Interface contacts:
Residue F6 in chain A contacts residue V70 in chain B (closest heavy-atom distance 4.0 Å).
Residue M10 in chain A interacts with residue L69 in chain B (closest heavy-atom distance 3.7 Å).
Residue I14 in chain A is in contact with residue L78 in chain B (closest heavy-atom distance 4.9 Å).
Residue M10 in chain A interacts with residue V63 in chain B (closest heavy-atom distance 4.0 Å).
Residue G7 in chain A contacts residue L75 in chain B (closest heavy-atom distance 3.9 Å).
Residue F6 in chain A interacts with residue V73 in chain B (closest heavy-atom distance 4.8 Å).
Residue P31 in chain A contacts residue R100 in chain B (closest heavy-atom distance 4.8 Å).
Residue T3 in chain A interacts with residue L75 in chain B (closest heavy-atom distance 4.4 Å).
Residue K26 in chain A interacts with residue Q92 in chain B (closest heavy-atom distance 4.2 Å).
Residue T3 in chain A interacts with residue F77 in chain B (closest heavy-atom distance 4.3 Å).
Residue F6 in chain A is in contact with residue L69 in chain B (closest heavy-atom distance 3.5 Å).
Residue V30 in chain A contacts residue R100 in chain B (closest heavy-atom distance 4.4 Å).
Residue L29 in chain A contacts residue I97 in chain B (closest heavy-atom distance 3.4 Å).
Residue I14 in chain A is in contact with residue L64 in chain B (closest heavy-atom distance 4.9 Å).
Residue L29 in chain A is in contact with residue M96 in chain B (closest heavy-atom distance 3.5 Å).
Residue K28 in chain A contacts residue R100 in chain B (closest heavy-atom distance 4.3 Å).
Residue I14 in chain A is in contact with residue T82 in chain B (closest heavy-atom distance 3.7 Å).
Residue L29 in chain A interacts with residue F101 in chain B (closest heavy-atom distance 4.2 Å).
Residue F11 in chain A interacts with residue I81 in chain B (closest heavy-atom distance 3.6 Å).
Residue G7 in chain A contacts residue F77 in chain B (closest heavy-atom distance 4.1 Å).
Residue M10 in chain A interacts with residue L78 in chain B (closest heavy-atom distance 4.1 Å).
Residue L18 in chain A interacts with residue A89 in chain B (closest heavy-atom distance 3.8 Å).
Residue L29 in chain A contacts residue I93 in chain B (closest heavy-atom distance 4.5 Å).
Residue L18 in chain A interacts with residue V86 in chain B (closest heavy-atom distance 4.0 Å).
Residue I22 in chain A contacts residue Q92 in chain B (closest heavy-atom distance 4.5 Å).
Residue T3 in chain A contacts residue D74 in chain B (closest heavy-atom distance 4.3 Å).
Residue L29 in chain A interacts with residue R100 in chain B (closest heavy-atom distance 3.4 Å).
Residue I15 in chain A is in contact with residue I81 in chain B (closest heavy-atom distance 4.0 Å).
Residue F11 in chain A interacts with residue L78 in chain B (closest heavy-atom distance 4.2 Å).
Residue M10 in chain A is in contact with residue L75 in chain B (closest heavy-atom distance 3.9 Å).
Residue I22 in chain A contacts residue A89 in chain B (closest heavy-atom distance 3.8 Å).
Residue F6 in chain A interacts with residue L75 in chain B (closest heavy-atom distance 3.5 Å).
Residue L18 in chain A is in contact with residue G85 in chain B (closest heavy-atom distance 3.7 Å).
Residue I22 in chain A interacts with residue I93 in chain B (closest heavy-atom distance 4.5 Å).
Residue V21 in chain A is in contact with residue I93 in chain B (closest heavy-atom distance 3.6 Å).
Residue S2 in chain A is in contact with residue V73 in chain B (closest heavy-atom distance 4.8 Å).
Residue A25 in chain A is in contact with residue I93 in chain B (closest heavy-atom distance 3.7 Å).
Residue G7 in chain A contacts residue L78 in chain B (closest heavy-atom distance 4.1 Å).
Residue T3 in chain A interacts with residue V73 in chain B (closest heavy-atom distance 4.5 Å).
Residue K26 in chain A interacts with residue M96 in chain B (closest heavy-atom distance 3.5 Å).
Residue A25 in chain A is in contact with residue M96 in chain B (closest heavy-atom distance 3.6 Å).
Residue I22 in chain A contacts residue M96 in chain B (closest heavy-atom distance 4.2 Å).
Residue L18 in chain A interacts with residue T82 in chain B (closest heavy-atom distance 5.0 Å).

Sequence of chain B:
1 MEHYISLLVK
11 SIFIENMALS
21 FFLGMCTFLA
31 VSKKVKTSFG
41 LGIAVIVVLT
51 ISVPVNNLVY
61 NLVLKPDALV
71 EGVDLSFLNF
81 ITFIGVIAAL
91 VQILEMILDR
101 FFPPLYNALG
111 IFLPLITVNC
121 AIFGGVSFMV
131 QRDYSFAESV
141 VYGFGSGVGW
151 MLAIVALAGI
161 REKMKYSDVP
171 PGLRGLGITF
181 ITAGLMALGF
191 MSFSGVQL

Sequence of chain A:
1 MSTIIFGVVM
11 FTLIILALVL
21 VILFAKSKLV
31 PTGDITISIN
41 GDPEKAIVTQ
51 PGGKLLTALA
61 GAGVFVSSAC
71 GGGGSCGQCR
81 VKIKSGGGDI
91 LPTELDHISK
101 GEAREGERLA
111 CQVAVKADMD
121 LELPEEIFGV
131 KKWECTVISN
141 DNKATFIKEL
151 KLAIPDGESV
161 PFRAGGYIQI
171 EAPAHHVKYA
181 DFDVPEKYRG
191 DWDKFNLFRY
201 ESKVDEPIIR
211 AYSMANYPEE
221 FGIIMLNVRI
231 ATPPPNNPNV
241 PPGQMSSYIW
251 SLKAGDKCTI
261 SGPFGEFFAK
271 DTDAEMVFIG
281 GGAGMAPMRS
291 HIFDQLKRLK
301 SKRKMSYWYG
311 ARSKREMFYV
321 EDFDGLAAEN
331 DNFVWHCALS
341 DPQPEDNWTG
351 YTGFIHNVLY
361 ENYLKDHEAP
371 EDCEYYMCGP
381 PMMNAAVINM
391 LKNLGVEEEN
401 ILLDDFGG

These two protein chains interact to form a complex.